The following describes two proteins that form a bound complex.

Sequence of protein 1:
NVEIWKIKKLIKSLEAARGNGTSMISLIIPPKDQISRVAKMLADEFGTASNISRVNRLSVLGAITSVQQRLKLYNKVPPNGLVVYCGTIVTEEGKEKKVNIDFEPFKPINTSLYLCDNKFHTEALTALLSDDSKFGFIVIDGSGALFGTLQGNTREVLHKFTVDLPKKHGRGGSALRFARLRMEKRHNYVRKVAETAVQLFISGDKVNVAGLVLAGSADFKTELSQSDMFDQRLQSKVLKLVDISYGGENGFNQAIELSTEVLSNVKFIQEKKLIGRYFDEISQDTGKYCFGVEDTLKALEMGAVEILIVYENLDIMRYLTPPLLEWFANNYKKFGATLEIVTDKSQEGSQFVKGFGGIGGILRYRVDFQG

Contacts between the two chains:
Residue N101 in protein 1 contacts residue S126 in protein 2 (closest heavy-atom distance 3.6 Å).
Residue L74 in protein 1 contacts residue G117 in protein 2 (closest heavy-atom distance 3.7 Å).
Residue K98 in protein 1 interacts with residue H125 in protein 2 (closest heavy-atom distance 4.1 Å).
Residue L74 in protein 1 interacts with residue H116 in protein 2 (closest heavy-atom distance 4.3 Å).
Residue N101 in protein 1 is in contact with residue G122 in protein 2 (closest heavy-atom distance 4.0 Å).
Residue S13 in protein 1 interacts with residue P131 in protein 2 (closest heavy-atom distance 3.9 Å).
Residue K99 in protein 1 is in contact with residue S126 in protein 2 (closest heavy-atom distance 4.3 Å).
Residue L74 in protein 1 is in contact with residue R118 in protein 2 (closest heavy-atom distance 4.2 Å).
Residue I102 in protein 1 is in contact with residue S126 in protein 2 (closest heavy-atom distance 3.8 Å).
Residue V100 in protein 1 contacts residue S126 in protein 2 (closest heavy-atom distance 3.1 Å).
Residue L10 in protein 1 contacts residue I130 in protein 2 (closest heavy-atom distance 3.5 Å).
Residue V100 in protein 1 is in contact with residue I130 in protein 2 (closest heavy-atom distance 4.1 Å).
Residue N101 in protein 1 contacts residue A123 in protein 2 (closest heavy-atom distance 4.2 Å).
Residue R71 in protein 1 is in contact with residue A123 in protein 2 (closest heavy-atom distance 4.1 Å).
Residue K98 in protein 1 contacts residue F129 in protein 2 (closest heavy-atom distance 4.9 Å).
Residue D103 in protein 1 is in contact with residue A123 in protein 2 (closest heavy-atom distance 4.1 Å).
Residue V100 in protein 1 is in contact with residue F129 in protein 2 (closest heavy-atom distance 4.6 Å).
Residue T92 in protein 1 contacts residue F129 in protein 2 (closest heavy-atom distance 3.7 Å).
Residue I102 in protein 1 contacts residue I130 in protein 2 (closest heavy-atom distance 4.5 Å).
Residue T92 in protein 1 is in contact with residue P131 in protein 2 (closest heavy-atom distance 5.0 Å).
Residue S13 in protein 1 is in contact with residue I130 in protein 2 (closest heavy-atom distance 2.5 Å).
Residue I90 in protein 1 is in contact with residue I130 in protein 2 (closest heavy-atom distance 4.7 Å).
Residue L10 in protein 1 interacts with residue S127 in protein 2 (closest heavy-atom distance 4.9 Å).
Residue I90 in protein 1 is in contact with residue F129 in protein 2 (closest heavy-atom distance 4.0 Å).
Residue L74 in protein 1 is in contact with residue P119 in protein 2 (closest heavy-atom distance 4.3 Å).
Residue R71 in protein 1 interacts with residue G122 in protein 2 (closest heavy-atom distance 3.6 Å).
Residue A16 in protein 1 is in contact with residue P131 in protein 2 (closest heavy-atom distance 3.3 Å).
Residue L14 in protein 1 interacts with residue I130 in protein 2 (closest heavy-atom distance 3.9 Å).
Residue I102 in protein 1 is in contact with residue A123 in protein 2 (closest heavy-atom distance 4.2 Å).
Residue A17 in protein 1 interacts with residue P131 in protein 2 (closest heavy-atom distance 4.4 Å).

Sequence of protein 2:
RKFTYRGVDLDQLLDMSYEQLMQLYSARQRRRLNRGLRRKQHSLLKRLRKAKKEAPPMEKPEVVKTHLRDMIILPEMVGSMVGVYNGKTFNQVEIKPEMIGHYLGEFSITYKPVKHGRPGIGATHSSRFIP